Sequence of protein 2:
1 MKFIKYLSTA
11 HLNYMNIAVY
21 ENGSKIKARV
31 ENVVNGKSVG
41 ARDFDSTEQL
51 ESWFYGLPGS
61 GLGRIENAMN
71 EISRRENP

Sequence of protein 1:
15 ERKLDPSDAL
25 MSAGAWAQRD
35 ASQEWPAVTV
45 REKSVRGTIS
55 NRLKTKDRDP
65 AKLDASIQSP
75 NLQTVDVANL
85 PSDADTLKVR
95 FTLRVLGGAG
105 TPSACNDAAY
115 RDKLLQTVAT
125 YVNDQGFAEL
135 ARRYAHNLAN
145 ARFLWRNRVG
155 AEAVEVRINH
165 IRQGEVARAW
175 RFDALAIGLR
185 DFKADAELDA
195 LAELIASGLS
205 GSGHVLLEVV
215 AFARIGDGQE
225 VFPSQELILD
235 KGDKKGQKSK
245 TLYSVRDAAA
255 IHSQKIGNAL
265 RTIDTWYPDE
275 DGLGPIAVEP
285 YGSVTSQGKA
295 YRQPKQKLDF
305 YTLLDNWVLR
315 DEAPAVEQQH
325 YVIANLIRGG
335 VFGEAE

Interface contacts:
Residue K244 in protein 1 contacts residue E66 in protein 2 (closest heavy-atom distance 3.2 Å).
Residue K242 in protein 1 interacts with residue E66 in protein 2 (closest heavy-atom distance 4.4 Å).
Residue S243 in protein 1 interacts with residue E66 in protein 2 (closest heavy-atom distance 3.4 Å).
Residue S243 in protein 1 interacts with residue L62 in protein 2 (closest heavy-atom distance 4.8 Å).
Residue S243 in protein 1 interacts with residue L12 in protein 2 (closest heavy-atom distance 4.0 Å).
Residue K244 in protein 1 contacts residue N70 in protein 2 (closest heavy-atom distance 3.8 Å).
Residue Q241 in protein 1 interacts with residue L12 in protein 2 (closest heavy-atom distance 4.1 Å).

These two protein chains interact to form a complex.